Residue-level contacts at the interface:
Residue G27 in chain B is in contact with residue P23 in chain A (closest heavy-atom distance 3.9 Å).
Residue N61 in chain B interacts with residue R53 in chain A (closest heavy-atom distance 3.0 Å).
Residue H112 in chain B is in contact with residue G18 in chain A (closest heavy-atom distance 3.0 Å).
Residue L20 in chain B is in contact with residue M15 in chain A (closest heavy-atom distance 3.3 Å).
Residue I10 in chain B contacts residue L40 in chain A (closest heavy-atom distance 3.8 Å).
Residue R115 in chain B contacts residue T16 in chain A (closest heavy-atom distance 3.5 Å).
Residue Y28 in chain B interacts with residue N22 in chain A (closest heavy-atom distance 3.9 Å).
Residue N57 in chain B interacts with residue E56 in chain A (closest heavy-atom distance 3.4 Å).
Residue E80 in chain B is in contact with residue R55 in chain A (closest heavy-atom distance 3.1 Å).
Residue N3 in chain B interacts with residue S45 in chain A (closest heavy-atom distance 3.9 Å).
Residue F30 in chain B interacts with residue A33 in chain A (closest heavy-atom distance 3.9 Å).
Residue N3 in chain B interacts with residue T48 in chain A (closest heavy-atom distance 3.5 Å).
Residue H112 in chain B is in contact with residue W19 in chain A (closest heavy-atom distance 3.5 Å).
Residue F21 in chain B interacts with residue M15 in chain A (closest heavy-atom distance 3.6 Å).
Residue R24 in chain B is in contact with residue M15 in chain A (closest heavy-atom distance 3.4 Å).
Residue P59 in chain B is in contact with residue R54 in chain A (closest heavy-atom distance 3.7 Å).
Residue I60 in chain B is in contact with residue R54 in chain A (closest heavy-atom distance 3.7 Å).
Residue I10 in chain B interacts with residue V44 in chain A (closest heavy-atom distance 3.6 Å).
Residue N58 in chain B interacts with residue E56 in chain A (closest heavy-atom distance 3.7 Å).
Residue F30 in chain B interacts with residue G30 in chain A (closest heavy-atom distance 3.6 Å).
Residue L26 in chain B contacts residue W26 in chain A (closest heavy-atom distance 3.2 Å).
Residue E63 in chain B contacts residue Y51 in chain A (closest heavy-atom distance 3.3 Å).
Residue Q25 in chain B contacts residue N29 in chain A (closest heavy-atom distance 3.3 Å).
Residue S6 in chain B is in contact with residue S45 in chain A (closest heavy-atom distance 3.3 Å).
Residue Y28 in chain B interacts with residue R5 in chain A (closest heavy-atom distance 3.2 Å).
Residue L206 in chain B contacts residue T83 in chain A (closest heavy-atom distance 3.3 Å).
Residue V29 in chain B is in contact with residue N22 in chain A (closest heavy-atom distance 3.8 Å).
Residue F18 in chain B interacts with residue I36 in chain A (closest heavy-atom distance 3.8 Å).
Residue L26 in chain B contacts residue G30 in chain A (closest heavy-atom distance 3.7 Å).
Residue I60 in chain B contacts residue R53 in chain A (closest heavy-atom distance 3.3 Å).
Residue P111 in chain B interacts with residue W19 in chain A (closest heavy-atom distance 2.8 Å).
Residue Q25 in chain B contacts residue P23 in chain A (closest heavy-atom distance 3.3 Å).
Residue G23 in chain B contacts residue M15 in chain A (closest heavy-atom distance 3.8 Å).
Residue I14 in chain B contacts residue A41 in chain A (closest heavy-atom distance 3.9 Å).
Residue Y28 in chain B interacts with residue W20 in chain A (closest heavy-atom distance 3.9 Å).
Residue I14 in chain B contacts residue L40 in chain A (closest heavy-atom distance 3.7 Å).
Residue V29 in chain B interacts with residue W26 in chain A (closest heavy-atom distance 3.9 Å).
Residue I14 in chain B is in contact with residue A37 in chain A (closest heavy-atom distance 3.8 Å).
Residue S6 in chain B contacts residue T48 in chain A (closest heavy-atom distance 3.4 Å).
Residue R24 in chain B is in contact with residue I13 in chain A (closest heavy-atom distance 3.8 Å).
Residue P111 in chain B is in contact with residue W20 in chain A (closest heavy-atom distance 3.4 Å).
Residue F18 in chain B interacts with residue A37 in chain A (closest heavy-atom distance 3.6 Å).
Residue R24 in chain B is in contact with residue G17 in chain A (closest heavy-atom distance 3.7 Å).
Residue G23 in chain B interacts with residue T16 in chain A (closest heavy-atom distance 3.9 Å).
Residue N58 in chain B is in contact with residue R54 in chain A (closest heavy-atom distance 2.8 Å).
Residue L26 in chain B contacts residue A33 in chain A (closest heavy-atom distance 3.7 Å).
Residue R24 in chain B interacts with residue P23 in chain A (closest heavy-atom distance 3.6 Å).
Residue L62 in chain B interacts with residue T52 in chain A (closest heavy-atom distance 3.7 Å).
Residue P19 in chain B contacts residue T16 in chain A (closest heavy-atom distance 3.9 Å).
Residue Y28 in chain B contacts residue A21 in chain A (closest heavy-atom distance 2.9 Å).
Residue I60 in chain B interacts with residue T52 in chain A (closest heavy-atom distance 3.8 Å).
Residue V114 in chain B contacts residue T16 in chain A (closest heavy-atom distance 3.3 Å).
Residue N61 in chain B contacts residue T52 in chain A (closest heavy-atom distance 3.4 Å).
Residue L26 in chain B is in contact with residue N29 in chain A (closest heavy-atom distance 3.3 Å).
Residue P59 in chain B contacts residue R55 in chain A (closest heavy-atom distance 3.0 Å).
Residue R24 in chain B interacts with residue S14 in chain A (closest heavy-atom distance 3.4 Å).
Residue T109 in chain B interacts with residue G4 in chain A (closest heavy-atom distance 3.7 Å).
Residue N3 in chain B is in contact with residue T52 in chain A (closest heavy-atom distance 3.2 Å).
Residue G27 in chain B interacts with residue A21 in chain A (closest heavy-atom distance 3.1 Å).
Residue L62 in chain B interacts with residue Y51 in chain A (closest heavy-atom distance 3.5 Å).

These two protein chains interact to form a complex.

Sequence of chain A:
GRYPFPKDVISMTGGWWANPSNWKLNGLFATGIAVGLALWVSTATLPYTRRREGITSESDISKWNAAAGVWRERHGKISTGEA

Sequence of chain B:
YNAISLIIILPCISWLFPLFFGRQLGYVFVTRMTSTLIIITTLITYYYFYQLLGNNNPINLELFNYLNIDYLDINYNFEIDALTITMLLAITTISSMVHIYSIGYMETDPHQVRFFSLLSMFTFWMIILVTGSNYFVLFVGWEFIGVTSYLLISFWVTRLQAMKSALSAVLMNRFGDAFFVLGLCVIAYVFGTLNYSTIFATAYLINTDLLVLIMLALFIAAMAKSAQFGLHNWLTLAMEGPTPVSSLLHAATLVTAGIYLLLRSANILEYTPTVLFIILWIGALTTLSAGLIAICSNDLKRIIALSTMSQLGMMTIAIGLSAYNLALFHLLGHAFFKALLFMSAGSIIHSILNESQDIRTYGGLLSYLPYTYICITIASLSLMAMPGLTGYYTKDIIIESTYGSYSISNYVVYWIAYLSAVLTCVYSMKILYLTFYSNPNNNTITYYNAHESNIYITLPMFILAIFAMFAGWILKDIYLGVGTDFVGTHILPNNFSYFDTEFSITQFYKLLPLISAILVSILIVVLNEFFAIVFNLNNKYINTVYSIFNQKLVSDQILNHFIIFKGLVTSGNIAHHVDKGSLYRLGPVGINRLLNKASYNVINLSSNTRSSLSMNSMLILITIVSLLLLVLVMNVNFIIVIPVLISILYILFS